Sequence of the second protein:
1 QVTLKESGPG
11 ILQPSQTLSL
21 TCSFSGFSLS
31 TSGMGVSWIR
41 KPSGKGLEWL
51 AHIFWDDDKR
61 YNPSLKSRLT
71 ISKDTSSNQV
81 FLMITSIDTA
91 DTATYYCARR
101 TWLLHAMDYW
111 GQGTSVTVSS

Sequence of the first protein:
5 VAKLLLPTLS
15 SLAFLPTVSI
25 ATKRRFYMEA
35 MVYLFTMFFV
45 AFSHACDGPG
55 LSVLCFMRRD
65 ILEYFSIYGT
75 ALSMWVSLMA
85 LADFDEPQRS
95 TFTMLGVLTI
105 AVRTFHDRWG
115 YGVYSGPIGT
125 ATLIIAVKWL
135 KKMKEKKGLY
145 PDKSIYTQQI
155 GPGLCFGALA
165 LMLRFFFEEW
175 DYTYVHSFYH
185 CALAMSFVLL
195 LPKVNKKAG

Interface contacts:
Residue G142 in the first protein interacts with residue H105 in the second protein (closest heavy-atom distance 3.4 Å).
Residue L143 in the first protein is in contact with residue W102 in the second protein (closest heavy-atom distance 3.0 Å).
Residue K141 in the first protein interacts with residue W102 in the second protein (closest heavy-atom distance 3.2 Å).
Residue L143 in the first protein is in contact with residue L103 in the second protein (closest heavy-atom distance 4.4 Å).
Residue L143 in the first protein interacts with residue H105 in the second protein (closest heavy-atom distance 2.8 Å).
Residue M137 in the first protein is in contact with residue W102 in the second protein (closest heavy-atom distance 3.8 Å).
Residue K141 in the first protein is in contact with residue W55 in the second protein (closest heavy-atom distance 3.8 Å).
Residue K140 in the first protein is in contact with residue R100 in the second protein (closest heavy-atom distance 3.2 Å).
Residue E139 in the first protein interacts with residue R60 in the second protein (closest heavy-atom distance 4.7 Å).
Residue K141 in the first protein contacts residue R60 in the second protein (closest heavy-atom distance 4.4 Å).
Residue K141 in the first protein interacts with residue D58 in the second protein (closest heavy-atom distance 2.8 Å).
Residue K140 in the first protein is in contact with residue H105 in the second protein (closest heavy-atom distance 3.9 Å).
Residue K147 in the first protein interacts with residue L103 in the second protein (closest heavy-atom distance 4.0 Å).
Residue K141 in the first protein is in contact with residue D56 in the second protein (closest heavy-atom distance 2.9 Å).
Residue K141 in the first protein interacts with residue G33 in the second protein (closest heavy-atom distance 4.7 Å).
Residue K141 in the first protein contacts residue R100 in the second protein (closest heavy-atom distance 2.6 Å).
Residue K141 in the first protein contacts residue F54 in the second protein (closest heavy-atom distance 3.4 Å).
Residue G142 in the first protein is in contact with residue W102 in the second protein (closest heavy-atom distance 3.1 Å).
Residue Y144 in the first protein contacts residue H105 in the second protein (closest heavy-atom distance 4.4 Å).
Residue G142 in the first protein interacts with residue R100 in the second protein (closest heavy-atom distance 3.8 Å).
Residue D146 in the first protein interacts with residue L103 in the second protein (closest heavy-atom distance 4.6 Å).
Residue K141 in the first protein contacts residue T101 in the second protein (closest heavy-atom distance 4.8 Å).

These two protein chains interact to form a complex.